These two protein chains interact to form a complex.

Sequence of the second protein:
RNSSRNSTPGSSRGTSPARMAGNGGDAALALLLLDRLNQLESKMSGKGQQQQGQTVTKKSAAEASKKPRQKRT

Sequence of the first protein:
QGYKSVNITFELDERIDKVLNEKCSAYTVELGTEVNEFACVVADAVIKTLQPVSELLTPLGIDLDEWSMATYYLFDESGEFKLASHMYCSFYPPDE

Residue-level contacts at the interface:
Residue E37 in the first protein contacts residue S65 in the second protein (closest heavy-atom distance 4.2 Å).
Residue V53 in the first protein contacts residue L37 in the second protein (closest heavy-atom distance 3.5 Å).
Residue K23 in the first protein is in contact with residue G53 in the second protein (closest heavy-atom distance 3.9 Å).
Residue L50 in the first protein is in contact with residue L37 in the second protein (closest heavy-atom distance 4.8 Å).
Residue T33 in the first protein interacts with residue S65 in the second protein (closest heavy-atom distance 4.8 Å).
Residue T49 in the first protein contacts residue N38 in the second protein (closest heavy-atom distance 3.0 Å).
Residue V41 in the first protein interacts with residue V56 in the second protein (closest heavy-atom distance 3.8 Å).
Residue A26 in the first protein contacts residue V56 in the second protein (closest heavy-atom distance 4.9 Å).
Residue L50 in the first protein contacts residue N38 in the second protein (closest heavy-atom distance 4.3 Å).
Residue L60 in the first protein contacts residue L29 in the second protein (closest heavy-atom distance 4.1 Å).
Residue I16 in the first protein is in contact with residue L33 in the second protein (closest heavy-atom distance 4.9 Å).
Residue E37 in the first protein contacts residue A64 in the second protein (closest heavy-atom distance 3.3 Å).
Residue L60 in the first protein contacts residue L33 in the second protein (closest heavy-atom distance 4.3 Å).
Residue T28 in the first protein contacts residue Q54 in the second protein (closest heavy-atom distance 3.1 Å).
Residue G32 in the first protein contacts residue S65 in the second protein (closest heavy-atom distance 3.2 Å).
Residue K18 in the first protein is in contact with residue D26 in the second protein (closest heavy-atom distance 4.2 Å).
Residue L56 in the first protein is in contact with residue L32 in the second protein (closest heavy-atom distance 3.8 Å).
Residue V41 in the first protein contacts residue T57 in the second protein (closest heavy-atom distance 3.1 Å).
Residue L50 in the first protein contacts residue L33 in the second protein (closest heavy-atom distance 3.5 Å).
Residue T33 in the first protein interacts with residue A61 in the second protein (closest heavy-atom distance 4.1 Å).
Residue V19 in the first protein interacts with residue L34 in the second protein (closest heavy-atom distance 3.7 Å).
Residue L56 in the first protein contacts residue L33 in the second protein (closest heavy-atom distance 4.0 Å).
Residue K48 in the first protein interacts with residue E41 in the second protein (closest heavy-atom distance 4.0 Å).
Residue E37 in the first protein interacts with residue S60 in the second protein (closest heavy-atom distance 3.9 Å).
Residue A26 in the first protein interacts with residue G53 in the second protein (closest heavy-atom distance 3.7 Å).
Residue L60 in the first protein contacts residue A30 in the second protein (closest heavy-atom distance 4.8 Å).
Residue E22 in the first protein interacts with residue D26 in the second protein (closest heavy-atom distance 3.7 Å).
Residue K23 in the first protein contacts residue Q52 in the second protein (closest heavy-atom distance 3.3 Å).
Residue Y27 in the first protein interacts with residue V56 in the second protein (closest heavy-atom distance 3.4 Å).
Residue E55 in the first protein is in contact with residue R36 in the second protein (closest heavy-atom distance 2.8 Å).
Residue P52 in the first protein contacts residue L37 in the second protein (closest heavy-atom distance 3.5 Å).
Residue G32 in the first protein is in contact with residue A62 in the second protein (closest heavy-atom distance 4.2 Å).
Residue K23 in the first protein interacts with residue N38 in the second protein (closest heavy-atom distance 3.5 Å).
Residue E34 in the first protein contacts residue A64 in the second protein (closest heavy-atom distance 3.7 Å).
Residue T28 in the first protein contacts residue T55 in the second protein (closest heavy-atom distance 4.5 Å).
Residue T28 in the first protein contacts residue T57 in the second protein (closest heavy-atom distance 4.6 Å).
Residue L20 in the first protein interacts with residue L34 in the second protein (closest heavy-atom distance 4.6 Å).
Residue E34 in the first protein interacts with residue S65 in the second protein (closest heavy-atom distance 2.7 Å).
Residue E22 in the first protein contacts residue Q52 in the second protein (closest heavy-atom distance 3.0 Å).
Residue V19 in the first protein interacts with residue A27 in the second protein (closest heavy-atom distance 4.2 Å).
Residue L57 in the first protein interacts with residue L33 in the second protein (closest heavy-atom distance 3.7 Å).
Residue G32 in the first protein interacts with residue A61 in the second protein (closest heavy-atom distance 2.6 Å).
Residue K23 in the first protein is in contact with residue Q39 in the second protein (closest heavy-atom distance 3.7 Å).
Residue C24 in the first protein interacts with residue N38 in the second protein (closest heavy-atom distance 4.2 Å).
Residue T28 in the first protein contacts residue V56 in the second protein (closest heavy-atom distance 4.1 Å).
Residue T49 in the first protein interacts with residue L37 in the second protein (closest heavy-atom distance 3.0 Å).
Residue A26 in the first protein contacts residue Q52 in the second protein (closest heavy-atom distance 4.0 Å).
Residue L50 in the first protein interacts with residue L34 in the second protein (closest heavy-atom distance 4.7 Å).
Residue A26 in the first protein interacts with residue Q54 in the second protein (closest heavy-atom distance 3.9 Å).
Residue K48 in the first protein interacts with residue L37 in the second protein (closest heavy-atom distance 4.7 Å).
Residue I16 in the first protein contacts residue A30 in the second protein (closest heavy-atom distance 4.4 Å).
Residue V53 in the first protein interacts with residue L33 in the second protein (closest heavy-atom distance 4.0 Å).
Residue E37 in the first protein is in contact with residue A61 in the second protein (closest heavy-atom distance 4.3 Å).
Residue A45 in the first protein is in contact with residue V56 in the second protein (closest heavy-atom distance 4.8 Å).
Residue V19 in the first protein is in contact with residue A30 in the second protein (closest heavy-atom distance 3.7 Å).
Residue T49 in the first protein interacts with residue E41 in the second protein (closest heavy-atom distance 4.9 Å).
Residue K23 in the first protein contacts residue L34 in the second protein (closest heavy-atom distance 3.5 Å).